Sequence of chain A:
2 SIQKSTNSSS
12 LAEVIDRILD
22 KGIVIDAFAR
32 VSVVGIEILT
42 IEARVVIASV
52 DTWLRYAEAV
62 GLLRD

The following describes two proteins that form a bound complex.

Sequence of chain B:
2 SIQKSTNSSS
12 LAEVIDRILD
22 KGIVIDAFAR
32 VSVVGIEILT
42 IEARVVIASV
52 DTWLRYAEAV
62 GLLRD

Residue-level contacts at the interface:
Residue I39 in chain A contacts residue V35 in chain B (closest heavy-atom distance 3.3 Å).
Residue W54 in chain A contacts residue Y57 in chain B (closest heavy-atom distance 4.1 Å).
Residue V47 in chain A is in contact with residue I26 in chain B (closest heavy-atom distance 3.9 Å).
Residue L55 in chain A contacts residue A60 in chain B (closest heavy-atom distance 3.8 Å).
Residue I48 in chain A is in contact with residue V25 in chain B (closest heavy-atom distance 3.6 Å).
Residue V47 in chain A is in contact with residue V25 in chain B (closest heavy-atom distance 3.9 Å).
Residue R45 in chain A contacts residue A28 in chain B (closest heavy-atom distance 3.4 Å).
Residue E43 in chain A interacts with residue R31 in chain B (closest heavy-atom distance 2.9 Å).
Residue A13 in chain A contacts residue V15 in chain B (closest heavy-atom distance 4.2 Å).
Residue R45 in chain A is in contact with residue F29 in chain B (closest heavy-atom distance 3.1 Å).
Residue T41 in chain A is in contact with residue V32 in chain B (closest heavy-atom distance 3.5 Å).
Residue D52 in chain A interacts with residue R56 in chain B (closest heavy-atom distance 2.9 Å).
Residue V46 in chain A is in contact with residue D27 in chain B (closest heavy-atom distance 3.4 Å).
Residue I42 in chain A is in contact with residue R31 in chain B (closest heavy-atom distance 3.4 Å).
Residue S50 in chain A contacts residue G23 in chain B (closest heavy-atom distance 3.5 Å).
Residue I39 in chain A interacts with residue V34 in chain B (closest heavy-atom distance 3.4 Å).
Residue V47 in chain A is in contact with residue D27 in chain B (closest heavy-atom distance 2.9 Å).
Residue R65 in chain A contacts residue D66 in chain B (closest heavy-atom distance 2.9 Å).
Residue R65 in chain A is in contact with residue G62 in chain B (closest heavy-atom distance 3.8 Å).
Residue A44 in chain A contacts residue A30 in chain B (closest heavy-atom distance 4.3 Å).
Residue L64 in chain A is in contact with residue V61 in chain B (closest heavy-atom distance 4.4 Å).
Residue K5 in chain A contacts residue S6 in chain B (closest heavy-atom distance 2.7 Å).
Residue S2 in chain A interacts with residue N8 in chain B (closest heavy-atom distance 2.6 Å).
Residue E38 in chain A interacts with residue G36 in chain B (closest heavy-atom distance 4.2 Å).
Residue L40 in chain A contacts residue S33 in chain B (closest heavy-atom distance 3.5 Å).
Residue I3 in chain A contacts residue S6 in chain B (closest heavy-atom distance 3.7 Å).
Residue I3 in chain A contacts residue Q4 in chain B (closest heavy-atom distance 4.3 Å).
Residue T41 in chain A contacts residue R31 in chain B (closest heavy-atom distance 4.0 Å).
Residue E38 in chain A is in contact with residue V35 in chain B (closest heavy-atom distance 3.7 Å).
Residue L63 in chain A is in contact with residue R45 in chain B (closest heavy-atom distance 4.3 Å).
Residue S2 in chain A contacts residue Q4 in chain B (closest heavy-atom distance 2.5 Å).
Residue L40 in chain A interacts with residue V32 in chain B (closest heavy-atom distance 4.3 Å).
Residue A44 in chain A contacts residue F29 in chain B (closest heavy-atom distance 3.4 Å).
Residue A49 in chain A contacts residue V25 in chain B (closest heavy-atom distance 3.0 Å).
Residue W54 in chain A interacts with residue V25 in chain B (closest heavy-atom distance 3.6 Å).
Residue I39 in chain A contacts residue S33 in chain B (closest heavy-atom distance 4.2 Å).
Residue T41 in chain A interacts with residue S33 in chain B (closest heavy-atom distance 2.9 Å).
Residue R65 in chain A contacts residue A60 in chain B (closest heavy-atom distance 4.0 Å).
Residue V51 in chain A contacts residue V25 in chain B (closest heavy-atom distance 4.0 Å).
Residue L40 in chain A is in contact with residue V34 in chain B (closest heavy-atom distance 4.2 Å).
Residue V51 in chain A contacts residue T53 in chain B (closest heavy-atom distance 4.3 Å).
Residue V51 in chain A is in contact with residue G23 in chain B (closest heavy-atom distance 4.1 Å).
Residue A49 in chain A contacts residue I24 in chain B (closest heavy-atom distance 3.7 Å).
Residue W54 in chain A contacts residue R45 in chain B (closest heavy-atom distance 3.7 Å).
Residue W54 in chain A interacts with residue D27 in chain B (closest heavy-atom distance 2.9 Å).
Residue S50 in chain A is in contact with residue K22 in chain B (closest heavy-atom distance 3.9 Å).
Residue E43 in chain A interacts with residue A30 in chain B (closest heavy-atom distance 3.4 Å).
Residue E43 in chain A interacts with residue F29 in chain B (closest heavy-atom distance 4.4 Å).
Residue R45 in chain A contacts residue D27 in chain B (closest heavy-atom distance 4.3 Å).
Residue Y57 in chain A contacts residue D27 in chain B (closest heavy-atom distance 4.1 Å).
Residue V51 in chain A contacts residue K22 in chain B (closest heavy-atom distance 3.3 Å).
Residue V51 in chain A is in contact with residue Y57 in chain B (closest heavy-atom distance 4.2 Å).
Residue D17 in chain A contacts residue K22 in chain B (closest heavy-atom distance 2.9 Å).
Residue S2 in chain A contacts residue K5 in chain B (closest heavy-atom distance 4.1 Å).
Residue I42 in chain A contacts residue V32 in chain B (closest heavy-atom distance 4.3 Å).
Residue A49 in chain A interacts with residue G23 in chain B (closest heavy-atom distance 4.3 Å).
Residue V46 in chain A is in contact with residue A28 in chain B (closest heavy-atom distance 4.1 Å).
Residue L64 in chain A is in contact with residue A60 in chain B (closest heavy-atom distance 3.4 Å).
Residue S2 in chain A contacts residue S6 in chain B (closest heavy-atom distance 4.4 Å).
Residue W54 in chain A interacts with residue V61 in chain B (closest heavy-atom distance 4.1 Å).